The following describes two proteins that form a bound complex.

Residue-level contacts at the interface:
Residue F99 in the second protein is in contact with residue R168 in the first protein (closest heavy-atom distance 3.8 Å).
Residue L219 in the second protein is in contact with residue F190 in the first protein (closest heavy-atom distance 3.8 Å).
Residue Q233 in the second protein is in contact with residue D146 in the first protein (closest heavy-atom distance 2.1 Å).
Residue N86 in the second protein contacts residue A56 in the first protein (closest heavy-atom distance 4.3 Å).
Residue F95 in the second protein contacts residue L171 in the first protein (closest heavy-atom distance 4.3 Å).
Residue M209 in the second protein is in contact with residue M205 in the first protein (closest heavy-atom distance 3.6 Å).
Residue V227 in the second protein interacts with residue Q184 in the first protein (closest heavy-atom distance 4.2 Å).
Residue F99 in the second protein is in contact with residue F150 in the first protein (closest heavy-atom distance 4.1 Å).
Residue M224 in the second protein interacts with residue F187 in the first protein (closest heavy-atom distance 4.4 Å).
Residue F98 in the second protein contacts residue R168 in the first protein (closest heavy-atom distance 3.4 Å).
Residue M211 in the second protein contacts residue M210 in the first protein (closest heavy-atom distance 3.6 Å).
Residue P220 in the second protein is in contact with residue F187 in the first protein (closest heavy-atom distance 4.1 Å).
Residue M210 in the second protein contacts residue M205 in the first protein (closest heavy-atom distance 4.1 Å).
Residue M211 in the second protein interacts with residue P213 in the first protein (closest heavy-atom distance 4.0 Å).
Residue W232 in the second protein contacts residue T176 in the first protein (closest heavy-atom distance 3.2 Å).
Residue V88 in the second protein is in contact with residue T65 in the first protein (closest heavy-atom distance 4.4 Å).
Residue Q87 in the second protein contacts residue F64 in the first protein (closest heavy-atom distance 3.6 Å).
Residue F47 in the second protein interacts with residue I48 in the first protein (closest heavy-atom distance 4.1 Å).
Residue G91 in the second protein interacts with residue M60 in the first protein (closest heavy-atom distance 4.2 Å).
Residue Q233 in the second protein is in contact with residue K180 in the first protein (closest heavy-atom distance 3.5 Å).
Residue W232 in the second protein is in contact with residue L179 in the first protein (closest heavy-atom distance 3.3 Å).
Residue M211 in the second protein is in contact with residue P214 in the first protein (closest heavy-atom distance 3.7 Å).
Residue S102 in the second protein interacts with residue R168 in the first protein (closest heavy-atom distance 4.0 Å).
Residue A240 in the second protein contacts residue L153 in the first protein (closest heavy-atom distance 3.7 Å).
Residue P220 in the second protein is in contact with residue F190 in the first protein (closest heavy-atom distance 3.5 Å).
Residue P84 in the second protein interacts with residue I69 in the first protein (closest heavy-atom distance 4.2 Å).
Residue F226 in the second protein contacts residue F183 in the first protein (closest heavy-atom distance 4.1 Å).
Residue V227 in the second protein contacts residue K180 in the first protein (closest heavy-atom distance 4.3 Å).
Residue L223 in the second protein interacts with residue F183 in the first protein (closest heavy-atom distance 3.1 Å).
Residue S82 in the second protein is in contact with residue N76 in the first protein (closest heavy-atom distance 3.8 Å).
Residue M211 in the second protein interacts with residue V212 in the first protein (closest heavy-atom distance 3.4 Å).
Residue L54 in the second protein interacts with residue L45 in the first protein (closest heavy-atom distance 3.8 Å).
Residue F95 in the second protein is in contact with residue V175 in the first protein (closest heavy-atom distance 3.5 Å).
Residue T80 in the second protein interacts with residue N76 in the first protein (closest heavy-atom distance 3.0 Å).
Residue D230 in the second protein contacts residue K180 in the first protein (closest heavy-atom distance 3.9 Å).
Residue M211 in the second protein is in contact with residue M211 in the first protein (closest heavy-atom distance 4.1 Å).
Residue V227 in the second protein interacts with residue F183 in the first protein (closest heavy-atom distance 3.6 Å).
Residue P220 in the second protein interacts with residue L194 in the first protein (closest heavy-atom distance 3.7 Å).
Residue Q241 in the second protein contacts residue L153 in the first protein (closest heavy-atom distance 3.9 Å).
Residue L223 in the second protein is in contact with residue F187 in the first protein (closest heavy-atom distance 3.4 Å).
Residue W232 in the second protein interacts with residue K180 in the first protein (closest heavy-atom distance 4.4 Å).
Residue F99 in the second protein interacts with residue I169 in the first protein (closest heavy-atom distance 4.4 Å).
Residue G208 in the second protein is in contact with residue M210 in the first protein (closest heavy-atom distance 4.1 Å).
Residue L219 in the second protein interacts with residue N76 in the first protein (closest heavy-atom distance 4.2 Å).
Residue M210 in the second protein interacts with residue M210 in the first protein (closest heavy-atom distance 3.5 Å).
Residue M211 in the second protein contacts residue M205 in the first protein (closest heavy-atom distance 4.2 Å).
Residue L92 in the second protein contacts residue L179 in the first protein (closest heavy-atom distance 4.0 Å).
Residue L223 in the second protein contacts residue G186 in the first protein (closest heavy-atom distance 3.9 Å).
Residue Q233 in the second protein interacts with residue L149 in the first protein (closest heavy-atom distance 4.1 Å).
Residue L219 in the second protein is in contact with residue L73 in the first protein (closest heavy-atom distance 4.2 Å).
Residue L92 in the second protein is in contact with residue V175 in the first protein (closest heavy-atom distance 3.6 Å).
Residue Q87 in the second protein contacts residue A56 in the first protein (closest heavy-atom distance 4.2 Å).
Residue V88 in the second protein is in contact with residue M60 in the first protein (closest heavy-atom distance 3.7 Å).
Residue V236 in the second protein contacts residue F150 in the first protein (closest heavy-atom distance 3.7 Å).
Residue Q87 in the second protein is in contact with residue M60 in the first protein (closest heavy-atom distance 3.4 Å).
Residue P84 in the second protein contacts residue I68 in the first protein (closest heavy-atom distance 3.9 Å).
Residue L90 in the second protein interacts with residue F53 in the first protein (closest heavy-atom distance 3.9 Å).
Residue Q87 in the second protein interacts with residue L59 in the first protein (closest heavy-atom distance 4.3 Å).
Residue G208 in the second protein interacts with residue M205 in the first protein (closest heavy-atom distance 3.1 Å).
Residue L59 in the second protein contacts residue F53 in the first protein (closest heavy-atom distance 3.5 Å).

Sequence of the first protein:
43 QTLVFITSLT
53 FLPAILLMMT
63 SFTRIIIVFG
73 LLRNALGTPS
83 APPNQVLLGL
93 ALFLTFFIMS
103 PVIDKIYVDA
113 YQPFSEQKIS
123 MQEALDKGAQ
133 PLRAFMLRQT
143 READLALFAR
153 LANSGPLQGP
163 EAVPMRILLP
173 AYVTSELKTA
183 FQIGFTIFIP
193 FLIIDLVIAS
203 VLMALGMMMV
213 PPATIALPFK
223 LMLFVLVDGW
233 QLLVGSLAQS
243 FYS

Sequence of the second protein:
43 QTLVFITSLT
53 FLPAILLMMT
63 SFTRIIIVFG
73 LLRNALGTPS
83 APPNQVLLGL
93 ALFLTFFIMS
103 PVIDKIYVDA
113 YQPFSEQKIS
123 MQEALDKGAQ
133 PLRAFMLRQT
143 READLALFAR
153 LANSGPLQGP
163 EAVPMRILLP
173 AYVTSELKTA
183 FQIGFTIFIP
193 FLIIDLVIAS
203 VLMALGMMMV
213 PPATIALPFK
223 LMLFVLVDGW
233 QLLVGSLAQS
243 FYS